Residue-level contacts at the interface:
Residue R173 in the second protein interacts with residue V61 in the first protein (closest heavy-atom distance 3.2 Å).
Residue T184 in the second protein contacts residue L67 in the first protein (closest heavy-atom distance 3.3 Å).
Residue K180 in the second protein interacts with residue S68 in the first protein (closest heavy-atom distance 3.8 Å).
Residue P350 in the second protein is in contact with residue L43 in the first protein (closest heavy-atom distance 4.1 Å).
Residue T184 in the second protein is in contact with residue S71 in the first protein (closest heavy-atom distance 3.4 Å).
Residue K180 in the second protein interacts with residue A64 in the first protein (closest heavy-atom distance 3.1 Å).
Residue A177 in the second protein interacts with residue L60 in the first protein (closest heavy-atom distance 3.7 Å).
Residue K271 in the second protein contacts residue R49 in the first protein (closest heavy-atom distance 3.5 Å).
Residue M265 in the second protein contacts residue L53 in the first protein (closest heavy-atom distance 3.7 Å).
Residue K347 in the second protein contacts residue E39 in the first protein (closest heavy-atom distance 3.2 Å).
Residue T184 in the second protein interacts with residue A64 in the first protein (closest heavy-atom distance 3.8 Å).
Residue Y170 in the second protein contacts residue L60 in the first protein (closest heavy-atom distance 4.1 Å).
Residue T276 in the second protein interacts with residue H46 in the first protein (closest heavy-atom distance 3.2 Å).
Residue V348 in the second protein is in contact with residue L43 in the first protein (closest heavy-atom distance 3.4 Å).
Residue M265 in the second protein contacts residue L60 in the first protein (closest heavy-atom distance 4.0 Å).
Residue E183 in the second protein contacts residue R72 in the first protein (closest heavy-atom distance 3.2 Å).
Residue A165 in the second protein is in contact with residue V50 in the first protein (closest heavy-atom distance 3.3 Å).
Residue Y170 in the second protein contacts residue L53 in the first protein (closest heavy-atom distance 3.2 Å).
Residue L251 in the second protein is in contact with residue L67 in the first protein (closest heavy-atom distance 3.9 Å).
Residue Y170 in the second protein interacts with residue S57 in the first protein (closest heavy-atom distance 3.9 Å).
Residue K169 in the second protein contacts residue D54 in the first protein (closest heavy-atom distance 3.2 Å).
Residue G166 in the second protein interacts with residue L53 in the first protein (closest heavy-atom distance 4.4 Å).
Residue N187 in the second protein interacts with residue S68 in the first protein (closest heavy-atom distance 3.6 Å).
Residue R272 in the second protein is in contact with residue R49 in the first protein (closest heavy-atom distance 2.9 Å).
Residue A177 in the second protein contacts residue V61 in the first protein (closest heavy-atom distance 4.2 Å).
Residue M265 in the second protein interacts with residue A56 in the first protein (closest heavy-atom distance 3.6 Å).
Residue R349 in the second protein interacts with residue H46 in the first protein (closest heavy-atom distance 2.8 Å).
Residue T184 in the second protein contacts residue S68 in the first protein (closest heavy-atom distance 3.4 Å).
Residue L258 in the second protein is in contact with residue L67 in the first protein (closest heavy-atom distance 3.6 Å).
Residue A177 in the second protein is in contact with residue A64 in the first protein (closest heavy-atom distance 3.3 Å).
Residue L181 in the second protein interacts with residue A64 in the first protein (closest heavy-atom distance 4.4 Å).
Residue D275 in the second protein is in contact with residue R49 in the first protein (closest heavy-atom distance 3.5 Å).
Residue V261 in the second protein contacts residue L60 in the first protein (closest heavy-atom distance 4.1 Å).
Residue A164 in the second protein is in contact with residue H46 in the first protein (closest heavy-atom distance 3.0 Å).
Residue K180 in the second protein is in contact with residue V61 in the first protein (closest heavy-atom distance 3.9 Å).
Residue Q279 in the second protein interacts with residue L42 in the first protein (closest heavy-atom distance 3.2 Å).
Residue N187 in the second protein interacts with residue R72 in the first protein (closest heavy-atom distance 3.7 Å).
Residue H283 in the second protein contacts residue E39 in the first protein (closest heavy-atom distance 3.6 Å).
Residue E183 in the second protein interacts with residue S71 in the first protein (closest heavy-atom distance 4.3 Å).
Residue K255 in the second protein is in contact with residue L67 in the first protein (closest heavy-atom distance 4.2 Å).
Residue R173 in the second protein contacts residue E58 in the first protein (closest heavy-atom distance 2.3 Å).
Residue E268 in the second protein contacts residue R49 in the first protein (closest heavy-atom distance 3.8 Å).
Residue E183 in the second protein contacts residue S68 in the first protein (closest heavy-atom distance 2.8 Å).
Residue L181 in the second protein contacts residue L67 in the first protein (closest heavy-atom distance 3.9 Å).
Residue G166 in the second protein interacts with residue D54 in the first protein (closest heavy-atom distance 4.2 Å).
Residue A165 in the second protein contacts residue H46 in the first protein (closest heavy-atom distance 3.3 Å).
Residue L251 in the second protein contacts residue S71 in the first protein (closest heavy-atom distance 4.0 Å).
Residue G166 in the second protein is in contact with residue H46 in the first protein (closest heavy-atom distance 4.0 Å).
Residue R272 in the second protein interacts with residue V50 in the first protein (closest heavy-atom distance 4.3 Å).
Residue Y170 in the second protein interacts with residue D54 in the first protein (closest heavy-atom distance 3.5 Å).
Residue R272 in the second protein contacts residue H46 in the first protein (closest heavy-atom distance 3.6 Å).
Residue L251 in the second protein contacts residue K70 in the first protein (closest heavy-atom distance 4.2 Å).
Residue V348 in the second protein contacts residue H46 in the first protein (closest heavy-atom distance 4.3 Å).
Residue M265 in the second protein contacts residue S57 in the first protein (closest heavy-atom distance 3.9 Å).
Residue K180 in the second protein interacts with residue T65 in the first protein (closest heavy-atom distance 2.4 Å).
Residue R173 in the second protein is in contact with residue S57 in the first protein (closest heavy-atom distance 3.3 Å).
Residue K174 in the second protein is in contact with residue L60 in the first protein (closest heavy-atom distance 3.8 Å).
Residue N187 in the second protein contacts residue S71 in the first protein (closest heavy-atom distance 2.3 Å).
Residue L258 in the second protein interacts with residue A63 in the first protein (closest heavy-atom distance 4.4 Å).
Residue G166 in the second protein contacts residue V50 in the first protein (closest heavy-atom distance 3.7 Å).

The following describes two proteins that form a bound complex.

Sequence of the first protein:
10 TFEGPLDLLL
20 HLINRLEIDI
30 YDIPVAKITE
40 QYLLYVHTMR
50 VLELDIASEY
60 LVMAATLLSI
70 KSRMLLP

Sequence of the second protein:
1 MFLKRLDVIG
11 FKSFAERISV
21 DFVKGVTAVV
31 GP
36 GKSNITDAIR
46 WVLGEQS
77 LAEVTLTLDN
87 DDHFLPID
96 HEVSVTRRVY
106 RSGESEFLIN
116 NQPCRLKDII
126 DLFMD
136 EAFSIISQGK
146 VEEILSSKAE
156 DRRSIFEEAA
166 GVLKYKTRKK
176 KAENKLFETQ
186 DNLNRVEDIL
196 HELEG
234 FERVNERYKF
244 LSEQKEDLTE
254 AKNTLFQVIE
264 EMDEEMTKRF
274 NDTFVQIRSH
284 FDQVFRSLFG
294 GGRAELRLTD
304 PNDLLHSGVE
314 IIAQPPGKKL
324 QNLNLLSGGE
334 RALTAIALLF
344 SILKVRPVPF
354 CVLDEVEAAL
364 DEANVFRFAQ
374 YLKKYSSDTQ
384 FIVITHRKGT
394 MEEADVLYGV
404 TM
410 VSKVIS